Sequence of the first protein:
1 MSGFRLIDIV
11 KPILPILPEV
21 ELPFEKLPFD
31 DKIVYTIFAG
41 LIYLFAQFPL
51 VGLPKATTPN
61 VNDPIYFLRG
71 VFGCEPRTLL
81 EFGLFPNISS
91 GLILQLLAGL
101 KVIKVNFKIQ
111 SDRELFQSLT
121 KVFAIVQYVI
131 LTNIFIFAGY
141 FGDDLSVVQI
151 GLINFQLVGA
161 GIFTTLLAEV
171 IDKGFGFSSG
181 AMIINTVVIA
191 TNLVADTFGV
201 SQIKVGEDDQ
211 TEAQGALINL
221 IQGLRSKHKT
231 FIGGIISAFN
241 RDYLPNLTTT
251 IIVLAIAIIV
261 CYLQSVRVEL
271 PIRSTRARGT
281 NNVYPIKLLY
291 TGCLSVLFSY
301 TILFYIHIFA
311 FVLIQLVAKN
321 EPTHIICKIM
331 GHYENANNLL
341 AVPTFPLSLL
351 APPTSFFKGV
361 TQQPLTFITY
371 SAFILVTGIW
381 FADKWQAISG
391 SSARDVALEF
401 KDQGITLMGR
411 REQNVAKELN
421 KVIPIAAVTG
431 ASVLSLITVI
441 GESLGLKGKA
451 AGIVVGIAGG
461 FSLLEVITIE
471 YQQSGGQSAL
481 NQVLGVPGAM

This data describes a binding interaction between two proteins.

Sequence of the second protein:
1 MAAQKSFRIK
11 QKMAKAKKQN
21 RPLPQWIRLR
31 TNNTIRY

Contacts between the two chains:
Residue R410 in the first protein contacts residue W26 in the second protein (closest heavy-atom distance 3.5 Å).
Residue A489 in the first protein is in contact with residue R30 in the second protein (closest heavy-atom distance 3.5 Å).
Residue R411 in the first protein contacts residue W26 in the second protein (closest heavy-atom distance 3.5 Å).
Residue M490 in the first protein interacts with residue R30 in the second protein (closest heavy-atom distance 3.4 Å).
Residue R410 in the first protein contacts residue P24 in the second protein (closest heavy-atom distance 4.1 Å).